Residue-level contacts at the interface:
Residue E63 in protein 2 is in contact with residue E1 in protein 1 (closest heavy-atom distance 2.8 Å).
Residue H70 in protein 2 contacts residue I7 in protein 1 (closest heavy-atom distance 3.6 Å).
Residue V152 in protein 2 contacts residue G6 in protein 1 (closest heavy-atom distance 3.2 Å).
Residue D77 in protein 2 interacts with residue L8 in protein 1 (closest heavy-atom distance 4.7 Å).
Residue W147 in protein 2 contacts residue T9 in protein 1 (closest heavy-atom distance 3.3 Å).
Residue W147 in protein 2 contacts residue V10 in protein 1 (closest heavy-atom distance 3.8 Å).
Residue R97 in protein 2 contacts residue L8 in protein 1 (closest heavy-atom distance 4.3 Å).
Residue D77 in protein 2 contacts residue T9 in protein 1 (closest heavy-atom distance 3.4 Å).
Residue Y99 in protein 2 interacts with residue I7 in protein 1 (closest heavy-atom distance 3.9 Å).
Residue T163 in protein 2 contacts residue E1 in protein 1 (closest heavy-atom distance 4.4 Å).
Residue K66 in protein 2 interacts with residue A3 in protein 1 (closest heavy-atom distance 3.6 Å).
Residue W167 in protein 2 is in contact with residue E1 in protein 1 (closest heavy-atom distance 3.4 Å).
Residue Q155 in protein 2 interacts with residue G6 in protein 1 (closest heavy-atom distance 3.0 Å).
Residue M5 in protein 2 contacts residue E1 in protein 1 (closest heavy-atom distance 3.8 Å).
Residue Y159 in protein 2 contacts residue I5 in protein 1 (closest heavy-atom distance 4.4 Å).
Residue Y99 in protein 2 interacts with residue A3 in protein 1 (closest heavy-atom distance 3.0 Å).
Residue Q155 in protein 2 interacts with residue I5 in protein 1 (closest heavy-atom distance 3.2 Å).
Residue E63 in protein 2 is in contact with residue L2 in protein 1 (closest heavy-atom distance 2.9 Å).
Residue Y116 in protein 2 interacts with residue V10 in protein 1 (closest heavy-atom distance 3.6 Å).
Residue L81 in protein 2 is in contact with residue V10 in protein 1 (closest heavy-atom distance 3.9 Å).
Residue K146 in protein 2 interacts with residue L8 in protein 1 (closest heavy-atom distance 4.4 Å).
Residue Y7 in protein 2 contacts residue E1 in protein 1 (closest heavy-atom distance 2.8 Å).
Residue T73 in protein 2 interacts with residue L8 in protein 1 (closest heavy-atom distance 3.9 Å).
Residue Y159 in protein 2 contacts residue L2 in protein 1 (closest heavy-atom distance 3.4 Å).
Residue Y159 in protein 2 contacts residue A3 in protein 1 (closest heavy-atom distance 3.5 Å).
Residue H70 in protein 2 interacts with residue A3 in protein 1 (closest heavy-atom distance 3.2 Å).
Residue Y159 in protein 2 contacts residue G4 in protein 1 (closest heavy-atom distance 4.8 Å).
Residue L156 in protein 2 contacts residue I7 in protein 1 (closest heavy-atom distance 4.8 Å).
Residue L156 in protein 2 interacts with residue G6 in protein 1 (closest heavy-atom distance 3.5 Å).
Residue K66 in protein 2 contacts residue L2 in protein 1 (closest heavy-atom distance 3.2 Å).
Residue K66 in protein 2 contacts residue E1 in protein 1 (closest heavy-atom distance 3.1 Å).
Residue V67 in protein 2 contacts residue L2 in protein 1 (closest heavy-atom distance 3.7 Å).
Residue H114 in protein 2 interacts with residue I7 in protein 1 (closest heavy-atom distance 4.4 Å).
Residue T73 in protein 2 contacts residue I7 in protein 1 (closest heavy-atom distance 4.0 Å).
Residue H70 in protein 2 contacts residue L2 in protein 1 (closest heavy-atom distance 4.0 Å).
Residue Y59 in protein 2 is in contact with residue E1 in protein 1 (closest heavy-atom distance 3.8 Å).
Residue Y7 in protein 2 interacts with residue L2 in protein 1 (closest heavy-atom distance 3.6 Å).
Residue Y84 in protein 2 contacts residue V10 in protein 1 (closest heavy-atom distance 3.2 Å).
Residue M45 in protein 2 contacts residue L2 in protein 1 (closest heavy-atom distance 3.5 Å).
Residue F9 in protein 2 contacts residue L2 in protein 1 (closest heavy-atom distance 3.3 Å).
Residue T143 in protein 2 interacts with residue V10 in protein 1 (closest heavy-atom distance 2.5 Å).
Residue R97 in protein 2 contacts residue I7 in protein 1 (closest heavy-atom distance 3.7 Å).
Residue Y159 in protein 2 is in contact with residue E1 in protein 1 (closest heavy-atom distance 2.2 Å).
Residue T80 in protein 2 is in contact with residue V10 in protein 1 (closest heavy-atom distance 3.8 Å).
Residue D77 in protein 2 interacts with residue V10 in protein 1 (closest heavy-atom distance 3.0 Å).
Residue R97 in protein 2 interacts with residue G6 in protein 1 (closest heavy-atom distance 4.6 Å).
Residue T73 in protein 2 contacts residue T9 in protein 1 (closest heavy-atom distance 3.7 Å).
Residue F33 in protein 2 is in contact with residue E1 in protein 1 (closest heavy-atom distance 4.7 Å).
Residue K146 in protein 2 contacts residue T9 in protein 1 (closest heavy-atom distance 2.8 Å).
Residue Y123 in protein 2 interacts with residue V10 in protein 1 (closest heavy-atom distance 4.4 Å).
Residue V152 in protein 2 is in contact with residue L8 in protein 1 (closest heavy-atom distance 3.5 Å).
Residue L156 in protein 2 interacts with residue I5 in protein 1 (closest heavy-atom distance 3.9 Å).
Residue A158 in protein 2 interacts with residue I5 in protein 1 (closest heavy-atom distance 4.2 Å).
Residue V76 in protein 2 contacts residue T9 in protein 1 (closest heavy-atom distance 4.2 Å).
Residue W147 in protein 2 is in contact with residue L8 in protein 1 (closest heavy-atom distance 3.3 Å).
Residue Y171 in protein 2 is in contact with residue E1 in protein 1 (closest heavy-atom distance 2.7 Å).
Residue Y99 in protein 2 interacts with residue L2 in protein 1 (closest heavy-atom distance 3.4 Å).
Residue K66 in protein 2 interacts with residue G4 in protein 1 (closest heavy-atom distance 3.5 Å).
Residue A150 in protein 2 interacts with residue L8 in protein 1 (closest heavy-atom distance 3.5 Å).
Residue K146 in protein 2 contacts residue V10 in protein 1 (closest heavy-atom distance 3.3 Å).

The following describes two proteins that form a bound complex.

Sequence of protein 1:
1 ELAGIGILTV

Sequence of protein 2:
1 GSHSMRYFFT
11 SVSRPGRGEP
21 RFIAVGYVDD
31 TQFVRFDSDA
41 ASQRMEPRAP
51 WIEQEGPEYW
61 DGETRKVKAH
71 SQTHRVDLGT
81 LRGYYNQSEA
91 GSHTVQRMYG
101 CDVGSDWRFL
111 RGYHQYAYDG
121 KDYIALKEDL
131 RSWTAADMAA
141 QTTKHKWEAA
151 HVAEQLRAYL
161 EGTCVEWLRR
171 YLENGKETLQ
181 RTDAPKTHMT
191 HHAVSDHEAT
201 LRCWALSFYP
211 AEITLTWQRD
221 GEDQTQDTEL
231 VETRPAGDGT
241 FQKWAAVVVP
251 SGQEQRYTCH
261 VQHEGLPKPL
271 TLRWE